Interface contacts:
Residue Y261 in the second protein interacts with residue E10 in the first protein (closest heavy-atom distance 4.8 Å).
Residue V258 in the second protein contacts residue R12 in the first protein (closest heavy-atom distance 4.3 Å).
Residue F260 in the second protein is in contact with residue L20 in the first protein (closest heavy-atom distance 4.7 Å).
Residue F260 in the second protein is in contact with residue V16 in the first protein (closest heavy-atom distance 4.3 Å).
Residue F260 in the second protein interacts with residue L13 in the first protein (closest heavy-atom distance 4.3 Å).
Residue Y261 in the second protein contacts residue R12 in the first protein (closest heavy-atom distance 4.2 Å).
Residue F260 in the second protein interacts with residue S153 in the first protein (closest heavy-atom distance 3.1 Å).
Residue S259 in the second protein contacts residue L20 in the first protein (closest heavy-atom distance 3.7 Å).
Residue Y261 in the second protein contacts residue G11 in the first protein (closest heavy-atom distance 3.7 Å).
Residue F260 in the second protein is in contact with residue T155 in the first protein (closest heavy-atom distance 4.9 Å).
Residue S259 in the second protein is in contact with residue Y157 in the first protein (closest heavy-atom distance 4.2 Å).
Residue Y261 in the second protein contacts residue Y157 in the first protein (closest heavy-atom distance 4.3 Å).
Residue R253 in the second protein interacts with residue E10 in the first protein (closest heavy-atom distance 4.2 Å).

Sequence of the first protein:
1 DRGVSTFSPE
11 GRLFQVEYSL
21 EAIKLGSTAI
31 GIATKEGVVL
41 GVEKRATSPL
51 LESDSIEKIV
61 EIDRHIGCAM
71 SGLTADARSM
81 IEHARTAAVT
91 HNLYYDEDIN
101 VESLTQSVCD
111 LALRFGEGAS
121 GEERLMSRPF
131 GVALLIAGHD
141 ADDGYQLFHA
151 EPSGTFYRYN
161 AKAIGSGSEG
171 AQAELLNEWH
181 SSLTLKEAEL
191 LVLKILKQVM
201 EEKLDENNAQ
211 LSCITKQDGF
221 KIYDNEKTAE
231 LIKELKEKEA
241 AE

Sequence of the second protein:
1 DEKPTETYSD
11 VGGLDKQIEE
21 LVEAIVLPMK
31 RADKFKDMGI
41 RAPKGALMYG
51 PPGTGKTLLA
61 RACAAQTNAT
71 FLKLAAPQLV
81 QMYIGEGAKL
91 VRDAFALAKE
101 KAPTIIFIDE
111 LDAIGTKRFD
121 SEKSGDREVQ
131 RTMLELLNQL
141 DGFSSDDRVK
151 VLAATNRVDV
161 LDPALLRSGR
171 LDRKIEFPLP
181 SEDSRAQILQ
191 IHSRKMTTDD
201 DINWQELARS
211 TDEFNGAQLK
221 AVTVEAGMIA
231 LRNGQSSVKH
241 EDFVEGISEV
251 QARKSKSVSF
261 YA

The following describes two proteins that form a bound complex.